Sequence of the first protein:
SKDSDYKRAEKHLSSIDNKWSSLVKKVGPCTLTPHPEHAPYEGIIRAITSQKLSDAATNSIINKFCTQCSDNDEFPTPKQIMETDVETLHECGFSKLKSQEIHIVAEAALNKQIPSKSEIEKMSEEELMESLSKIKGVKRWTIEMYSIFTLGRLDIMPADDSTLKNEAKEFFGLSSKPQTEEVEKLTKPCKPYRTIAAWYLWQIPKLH

Interface contacts:
Residue Q199 in the second protein interacts with residue S182 in the first protein (closest heavy-atom distance 3.3 Å).
Residue S182 in the second protein is in contact with residue Q199 in the first protein (closest heavy-atom distance 3.3 Å).
Residue Q199 in the second protein interacts with residue K197 in the first protein (closest heavy-atom distance 4.1 Å).
Residue K197 in the second protein interacts with residue Q199 in the first protein (closest heavy-atom distance 4.1 Å).
Residue K197 in the second protein contacts residue K197 in the first protein (closest heavy-atom distance 3.9 Å).

These two protein chains interact to form a complex.

Sequence of the second protein:
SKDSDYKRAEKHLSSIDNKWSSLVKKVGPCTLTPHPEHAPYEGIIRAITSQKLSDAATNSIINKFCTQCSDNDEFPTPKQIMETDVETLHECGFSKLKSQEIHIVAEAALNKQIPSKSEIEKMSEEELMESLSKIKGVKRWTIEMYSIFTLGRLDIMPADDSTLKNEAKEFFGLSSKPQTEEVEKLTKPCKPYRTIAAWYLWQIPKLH